Sequence of chain A:
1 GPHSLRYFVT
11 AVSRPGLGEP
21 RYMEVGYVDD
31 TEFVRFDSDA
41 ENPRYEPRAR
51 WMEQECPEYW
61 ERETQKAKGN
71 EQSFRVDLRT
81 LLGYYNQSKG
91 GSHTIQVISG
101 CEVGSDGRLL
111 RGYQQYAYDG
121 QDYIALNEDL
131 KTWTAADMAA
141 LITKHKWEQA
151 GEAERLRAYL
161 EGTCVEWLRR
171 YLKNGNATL

Contacts between the two chains:
Residue V97 in chain A interacts with residue Y5 in chain B (closest heavy-atom distance 3.4 Å).
Residue E63 in chain A is in contact with residue G2 in chain B (closest heavy-atom distance 4.6 Å).
Residue N70 in chain A interacts with residue Y3 in chain B (closest heavy-atom distance 3.2 Å).
Residue L5 in chain A contacts residue R1 in chain B (closest heavy-atom distance 4.3 Å).
Residue K66 in chain A contacts residue L4 in chain B (closest heavy-atom distance 4.3 Å).
Residue I95 in chain A interacts with residue L8 in chain B (closest heavy-atom distance 4.6 Å).
Residue Y45 in chain A interacts with residue R1 in chain B (closest heavy-atom distance 4.2 Å).
Residue W147 in chain A is in contact with residue Q6 in chain B (closest heavy-atom distance 4.3 Å).
Residue Y59 in chain A is in contact with residue R1 in chain B (closest heavy-atom distance 4.4 Å).
Residue Y123 in chain A interacts with residue L8 in chain B (closest heavy-atom distance 3.7 Å).
Residue W147 in chain A contacts residue L8 in chain B (closest heavy-atom distance 3.5 Å).
Residue Q114 in chain A contacts residue Y5 in chain B (closest heavy-atom distance 3.8 Å).
Residue K66 in chain A contacts residue Y3 in chain B (closest heavy-atom distance 3.8 Å).
Residue Y7 in chain A interacts with residue R1 in chain B (closest heavy-atom distance 3.0 Å).
Residue R62 in chain A contacts residue R1 in chain B (closest heavy-atom distance 3.3 Å).
Residue Y159 in chain A contacts residue R1 in chain B (closest heavy-atom distance 4.9 Å).
Residue R155 in chain A contacts residue Q6 in chain B (closest heavy-atom distance 3.3 Å).
Residue V9 in chain A contacts residue Y5 in chain B (closest heavy-atom distance 3.2 Å).
Residue F74 in chain A is in contact with residue Y5 in chain B (closest heavy-atom distance 3.6 Å).
Residue R155 in chain A interacts with residue L4 in chain B (closest heavy-atom distance 2.4 Å).
Residue Y7 in chain A interacts with residue G2 in chain B (closest heavy-atom distance 3.5 Å).
Residue L81 in chain A contacts residue L8 in chain B (closest heavy-atom distance 3.5 Å).
Residue S99 in chain A is in contact with residue Y3 in chain B (closest heavy-atom distance 4.8 Å).
Residue Y22 in chain A contacts residue Y5 in chain B (closest heavy-atom distance 4.9 Å).
Residue D77 in chain A is in contact with residue L8 in chain B (closest heavy-atom distance 3.3 Å).
Residue T143 in chain A contacts residue L8 in chain B (closest heavy-atom distance 3.2 Å).
Residue E152 in chain A contacts residue L4 in chain B (closest heavy-atom distance 4.8 Å).
Residue R155 in chain A interacts with residue Y3 in chain B (closest heavy-atom distance 2.8 Å).
Residue E24 in chain A is in contact with residue Y5 in chain B (closest heavy-atom distance 4.6 Å).
Residue Y159 in chain A interacts with residue Y3 in chain B (closest heavy-atom distance 3.5 Å).
Residue L156 in chain A interacts with residue Y3 in chain B (closest heavy-atom distance 3.8 Å).
Residue D77 in chain A interacts with residue G7 in chain B (closest heavy-atom distance 3.5 Å).
Residue Y116 in chain A contacts residue Y5 in chain B (closest heavy-atom distance 3.6 Å).
Residue K66 in chain A is in contact with residue R1 in chain B (closest heavy-atom distance 3.4 Å).
Residue T80 in chain A interacts with residue L8 in chain B (closest heavy-atom distance 4.0 Å).
Residue Y159 in chain A is in contact with residue G2 in chain B (closest heavy-atom distance 3.5 Å).
Residue S99 in chain A is in contact with residue Y5 in chain B (closest heavy-atom distance 3.5 Å).
Residue Y7 in chain A is in contact with residue Y5 in chain B (closest heavy-atom distance 4.9 Å).
Residue S73 in chain A is in contact with residue G7 in chain B (closest heavy-atom distance 4.3 Å).
Residue S73 in chain A is in contact with residue Y5 in chain B (closest heavy-atom distance 3.6 Å).
Residue K146 in chain A interacts with residue L8 in chain B (closest heavy-atom distance 3.2 Å).
Residue W167 in chain A interacts with residue R1 in chain B (closest heavy-atom distance 3.4 Å).
Residue Y116 in chain A is in contact with residue L8 in chain B (closest heavy-atom distance 3.6 Å).
Residue R155 in chain A is in contact with residue Y5 in chain B (closest heavy-atom distance 4.2 Å).
Residue E63 in chain A is in contact with residue R1 in chain B (closest heavy-atom distance 2.8 Å).
Residue T163 in chain A interacts with residue R1 in chain B (closest heavy-atom distance 4.7 Å).
Residue Y171 in chain A contacts residue R1 in chain B (closest heavy-atom distance 3.3 Å).
Residue K146 in chain A contacts residue G7 in chain B (closest heavy-atom distance 2.9 Å).
Residue E152 in chain A is in contact with residue Y3 in chain B (closest heavy-atom distance 2.3 Å).
Residue E152 in chain A interacts with residue Q6 in chain B (closest heavy-atom distance 4.2 Å).
Residue N70 in chain A is in contact with residue L4 in chain B (closest heavy-atom distance 3.3 Å).
Residue Q114 in chain A is in contact with residue Y3 in chain B (closest heavy-atom distance 4.6 Å).
Residue K66 in chain A is in contact with residue G2 in chain B (closest heavy-atom distance 3.1 Å).
Residue S73 in chain A contacts residue Q6 in chain B (closest heavy-atom distance 4.8 Å).
Residue Y84 in chain A contacts residue L8 in chain B (closest heavy-atom distance 3.5 Å).
Residue Y116 in chain A interacts with residue Q6 in chain B (closest heavy-atom distance 4.8 Å).
Residue N70 in chain A contacts residue Y5 in chain B (closest heavy-atom distance 3.3 Å).
Residue W147 in chain A interacts with residue G7 in chain B (closest heavy-atom distance 3.3 Å).

This data describes a binding interaction between two proteins.

Sequence of chain B:
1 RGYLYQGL